This data describes a binding interaction between two proteins.

Residue-level contacts at the interface:
Residue F25 in chain B is in contact with residue R114 in chain A (closest heavy-atom distance 2.8 Å).
Residue F45 in chain B contacts residue E104 in chain A (closest heavy-atom distance 3.0 Å).
Residue Y28 in chain B is in contact with residue I9 in chain A (closest heavy-atom distance 3.7 Å).
Residue Q50 in chain B interacts with residue R4 in chain A (closest heavy-atom distance 3.8 Å).
Residue Y43 in chain B is in contact with residue Y66 in chain A (closest heavy-atom distance 2.9 Å).
Residue M113 in chain B contacts residue M113 in chain A (closest heavy-atom distance 3.4 Å).
Residue Y26 in chain B interacts with residue I9 in chain A (closest heavy-atom distance 2.9 Å).
Residue Y98 in chain B is in contact with residue E3 in chain A (closest heavy-atom distance 3.1 Å).
Residue F25 in chain B contacts residue W107 in chain A (closest heavy-atom distance 3.9 Å).
Residue Q106 in chain B interacts with residue Q106 in chain A (closest heavy-atom distance 2.4 Å).
Residue E109 in chain B interacts with residue R114 in chain A (closest heavy-atom distance 3.2 Å).
Residue K116 in chain B interacts with residue L117 in chain A (closest heavy-atom distance 3.8 Å).
Residue Q27 in chain B contacts residue I9 in chain A (closest heavy-atom distance 3.5 Å).
Residue V23 in chain B interacts with residue R114 in chain A (closest heavy-atom distance 2.8 Å).
Residue R42 in chain B is in contact with residue D65 in chain A (closest heavy-atom distance 2.7 Å).
Residue Q27 in chain B is in contact with residue I12 in chain A (closest heavy-atom distance 3.5 Å).
Residue E39 in chain B interacts with residue D8 in chain A (closest heavy-atom distance 2.3 Å).
Residue K29 in chain B interacts with residue T7 in chain A (closest heavy-atom distance 2.7 Å).
Residue N96 in chain B contacts residue E3 in chain A (closest heavy-atom distance 2.3 Å).
Residue Q27 in chain B is in contact with residue Y66 in chain A (closest heavy-atom distance 3.9 Å).
Residue Y98 in chain B interacts with residue R4 in chain A (closest heavy-atom distance 2.7 Å).
Residue Q27 in chain B interacts with residue D8 in chain A (closest heavy-atom distance 3.4 Å).
Residue K31 in chain B is in contact with residue T7 in chain A (closest heavy-atom distance 3.8 Å).
Residue H44 in chain B interacts with residue E104 in chain A (closest heavy-atom distance 2.7 Å).
Residue Y26 in chain B contacts residue A10 in chain A (closest heavy-atom distance 3.3 Å).
Residue R42 in chain B is in contact with residue F64 in chain A (closest heavy-atom distance 2.5 Å).
Residue I97 in chain B is in contact with residue E3 in chain A (closest heavy-atom distance 3.3 Å).
Residue Y43 in chain B interacts with residue D65 in chain A (closest heavy-atom distance 2.6 Å).
Residue V34 in chain B is in contact with residue T7 in chain A (closest heavy-atom distance 3.9 Å).
Residue Y43 in chain B contacts residue E104 in chain A (closest heavy-atom distance 3.1 Å).
Residue Q27 in chain B is in contact with residue S13 in chain A (closest heavy-atom distance 2.7 Å).
Residue K29 in chain B contacts residue D8 in chain A (closest heavy-atom distance 3.4 Å).
Residue M110 in chain B interacts with residue M110 in chain A (closest heavy-atom distance 3.9 Å).
Residue Q27 in chain B contacts residue P11 in chain A (closest heavy-atom distance 3.8 Å).
Residue Q50 in chain B interacts with residue E3 in chain A (closest heavy-atom distance 2.8 Å).
Residue F45 in chain B contacts residue W107 in chain A (closest heavy-atom distance 2.6 Å).
Residue K31 in chain B interacts with residue H5 in chain A (closest heavy-atom distance 2.8 Å).
Residue F45 in chain B interacts with residue L108 in chain A (closest heavy-atom distance 3.7 Å).
Residue I48 in chain B contacts residue I9 in chain A (closest heavy-atom distance 3.7 Å).
Residue Y28 in chain B contacts residue T7 in chain A (closest heavy-atom distance 3.2 Å).
Residue E109 in chain B is in contact with residue M110 in chain A (closest heavy-atom distance 3.5 Å).
Residue F25 in chain B interacts with residue M110 in chain A (closest heavy-atom distance 3.7 Å).
Residue Y26 in chain B is in contact with residue I12 in chain A (closest heavy-atom distance 3.7 Å).
Residue Y28 in chain B is in contact with residue K6 in chain A (closest heavy-atom distance 3.1 Å).
Residue I100 in chain B interacts with residue W107 in chain A (closest heavy-atom distance 3.8 Å).
Residue G46 in chain B contacts residue W107 in chain A (closest heavy-atom distance 3.6 Å).
Residue K31 in chain B contacts residue K6 in chain A (closest heavy-atom distance 2.6 Å).
Residue V47 in chain B interacts with residue W107 in chain A (closest heavy-atom distance 3.5 Å).
Residue F25 in chain B is in contact with residue A111 in chain A (closest heavy-atom distance 3.5 Å).
Residue M113 in chain B is in contact with residue L117 in chain A (closest heavy-atom distance 2.8 Å).
Residue L117 in chain B is in contact with residue L117 in chain A (closest heavy-atom distance 3.0 Å).
Residue F45 in chain B interacts with residue V16 in chain A (closest heavy-atom distance 3.7 Å).
Residue F25 in chain B is in contact with residue I12 in chain A (closest heavy-atom distance 3.8 Å).
Residue Q27 in chain B is in contact with residue A10 in chain A (closest heavy-atom distance 2.6 Å).
Residue Y28 in chain B is in contact with residue D8 in chain A (closest heavy-atom distance 3.4 Å).
Residue Y43 in chain B is in contact with residue D8 in chain A (closest heavy-atom distance 3.7 Å).
Residue Q106 in chain B contacts residue M110 in chain A (closest heavy-atom distance 3.6 Å).
Residue K29 in chain B interacts with residue K6 in chain A (closest heavy-atom distance 3.4 Å).
Residue F45 in chain B interacts with residue Y66 in chain A (closest heavy-atom distance 2.6 Å).
Residue F30 in chain B is in contact with residue H5 in chain A (closest heavy-atom distance 3.6 Å).

Sequence of chain A:
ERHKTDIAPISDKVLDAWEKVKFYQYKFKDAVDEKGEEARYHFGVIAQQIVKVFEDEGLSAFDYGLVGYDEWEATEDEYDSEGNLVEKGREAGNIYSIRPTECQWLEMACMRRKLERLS

Sequence of chain B:
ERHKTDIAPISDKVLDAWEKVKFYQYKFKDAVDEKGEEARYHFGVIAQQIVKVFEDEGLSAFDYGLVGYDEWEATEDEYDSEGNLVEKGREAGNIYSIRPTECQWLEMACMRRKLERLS